This data describes a binding interaction between two proteins.

Interface contacts:
Residue F844 in the second protein interacts with residue R75 in the first protein (closest heavy-atom distance 3.6 Å).
Residue Y102 in the second protein is in contact with residue D25 in the first protein (closest heavy-atom distance 3.8 Å).
Residue A837 in the second protein contacts residue E85 in the first protein (closest heavy-atom distance 3.1 Å).
Residue R843 in the second protein interacts with residue E8 in the first protein (closest heavy-atom distance 3.1 Å).
Residue R106 in the second protein interacts with residue D23 in the first protein (closest heavy-atom distance 3.6 Å).
Residue G655 in the second protein is in contact with residue S18 in the first protein (closest heavy-atom distance 3.6 Å).
Residue Q101 in the second protein interacts with residue A58 in the first protein (closest heavy-atom distance 3.6 Å).
Residue L805 in the second protein is in contact with residue R38 in the first protein (closest heavy-atom distance 3.9 Å).
Residue F801 in the second protein is in contact with residue S39 in the first protein (closest heavy-atom distance 3.4 Å).
Residue R834 in the second protein is in contact with residue E85 in the first protein (closest heavy-atom distance 3.1 Å).
Residue W845 in the second protein interacts with residue R107 in the first protein (closest heavy-atom distance 3.1 Å).
Residue I841 in the second protein contacts residue S82 in the first protein (closest heavy-atom distance 2.9 Å).
Residue Q830 in the second protein is in contact with residue E85 in the first protein (closest heavy-atom distance 2.8 Å).
Residue R843 in the second protein interacts with residue E12 in the first protein (closest heavy-atom distance 3.6 Å).
Residue R479 in the second protein is in contact with residue G24 in the first protein (closest heavy-atom distance 3.5 Å).
Residue Q842 in the second protein is in contact with residue L106 in the first protein (closest heavy-atom distance 3.1 Å).
Residue F801 in the second protein is in contact with residue A16 in the first protein (closest heavy-atom distance 3.4 Å).
Residue I841 in the second protein interacts with residue I101 in the first protein (closest heavy-atom distance 3.6 Å).
Residue P657 in the second protein is in contact with residue E15 in the first protein (closest heavy-atom distance 3.8 Å).
Residue C799 in the second protein interacts with residue E15 in the first protein (closest heavy-atom distance 3.5 Å).
Residue Y103 in the second protein interacts with residue G24 in the first protein (closest heavy-atom distance 3.4 Å).
Residue R107 in the second protein contacts residue D23 in the first protein (closest heavy-atom distance 2.8 Å).
Residue Q802 in the second protein contacts residue L19 in the first protein (closest heavy-atom distance 3.7 Å).
Residue F801 in the second protein interacts with residue E15 in the first protein (closest heavy-atom distance 3.0 Å).
Residue I839 in the second protein contacts residue L106 in the first protein (closest heavy-atom distance 3.3 Å).
Residue A838 in the second protein interacts with residue E105 in the first protein (closest heavy-atom distance 3.8 Å).
Residue A833 in the second protein interacts with residue E85 in the first protein (closest heavy-atom distance 3.6 Å).
Residue L805 in the second protein interacts with residue S39 in the first protein (closest heavy-atom distance 3.6 Å).
Residue T654 in the second protein interacts with residue S18 in the first protein (closest heavy-atom distance 3.7 Å).
Residue R843 in the second protein is in contact with residue Q9 in the first protein (closest heavy-atom distance 4.0 Å).
Residue F801 in the second protein interacts with residue L19 in the first protein (closest heavy-atom distance 3.6 Å).
Residue Y103 in the second protein interacts with residue D25 in the first protein (closest heavy-atom distance 2.8 Å).
Residue Y809 in the second protein interacts with residue R38 in the first protein (closest heavy-atom distance 3.2 Å).
Residue R660 in the second protein interacts with residue E15 in the first protein (closest heavy-atom distance 2.9 Å).
Residue Y102 in the second protein is in contact with residue T27 in the first protein (closest heavy-atom distance 3.8 Å).
Residue L805 in the second protein interacts with residue F20 in the first protein (closest heavy-atom distance 4.0 Å).
Residue T835 in the second protein contacts residue E105 in the first protein (closest heavy-atom distance 3.0 Å).
Residue F763 in the second protein is in contact with residue K22 in the first protein (closest heavy-atom distance 3.2 Å).
Residue R796 in the second protein interacts with residue E15 in the first protein (closest heavy-atom distance 3.2 Å).
Residue L805 in the second protein interacts with residue T35 in the first protein (closest heavy-atom distance 3.9 Å).
Residue F763 in the second protein interacts with residue F20 in the first protein (closest heavy-atom distance 3.4 Å).
Residue Q842 in the second protein is in contact with residue S102 in the first protein (closest heavy-atom distance 3.1 Å).
Residue E812 in the second protein contacts residue R38 in the first protein (closest heavy-atom distance 2.7 Å).
Residue A837 in the second protein interacts with residue S82 in the first protein (closest heavy-atom distance 3.3 Å).
Residue T840 in the second protein interacts with residue S82 in the first protein (closest heavy-atom distance 3.5 Å).
Residue G655 in the second protein interacts with residue E15 in the first protein (closest heavy-atom distance 3.1 Å).
Residue Q842 in the second protein is in contact with residue I101 in the first protein (closest heavy-atom distance 2.3 Å).
Residue R804 in the second protein is in contact with residue L40 in the first protein (closest heavy-atom distance 3.4 Å).
Residue S808 in the second protein contacts residue R38 in the first protein (closest heavy-atom distance 2.5 Å).
Residue F763 in the second protein is in contact with residue L19 in the first protein (closest heavy-atom distance 3.4 Å).
Residue R796 in the second protein interacts with residue L19 in the first protein (closest heavy-atom distance 3.9 Å).
Residue Q842 in the second protein interacts with residue R107 in the first protein (closest heavy-atom distance 3.2 Å).
Residue F801 in the second protein interacts with residue E12 in the first protein (closest heavy-atom distance 3.9 Å).
Residue Y809 in the second protein contacts residue T35 in the first protein (closest heavy-atom distance 3.4 Å).
Residue R804 in the second protein contacts residue S39 in the first protein (closest heavy-atom distance 2.5 Å).
Residue Q842 in the second protein is in contact with residue E105 in the first protein (closest heavy-atom distance 3.6 Å).
Residue R804 in the second protein is in contact with residue E12 in the first protein (closest heavy-atom distance 3.4 Å).
Residue I841 in the second protein is in contact with residue E83 in the first protein (closest heavy-atom distance 3.6 Å).
Residue F844 in the second protein contacts residue D79 in the first protein (closest heavy-atom distance 3.9 Å).
Residue D759 in the second protein contacts residue L19 in the first protein (closest heavy-atom distance 3.4 Å).

Sequence of the first protein:
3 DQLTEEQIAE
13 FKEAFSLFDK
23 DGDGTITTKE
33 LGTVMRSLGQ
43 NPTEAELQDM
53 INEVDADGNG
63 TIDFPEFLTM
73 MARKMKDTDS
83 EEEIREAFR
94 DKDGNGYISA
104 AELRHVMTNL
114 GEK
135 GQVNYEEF

Sequence of the second protein:
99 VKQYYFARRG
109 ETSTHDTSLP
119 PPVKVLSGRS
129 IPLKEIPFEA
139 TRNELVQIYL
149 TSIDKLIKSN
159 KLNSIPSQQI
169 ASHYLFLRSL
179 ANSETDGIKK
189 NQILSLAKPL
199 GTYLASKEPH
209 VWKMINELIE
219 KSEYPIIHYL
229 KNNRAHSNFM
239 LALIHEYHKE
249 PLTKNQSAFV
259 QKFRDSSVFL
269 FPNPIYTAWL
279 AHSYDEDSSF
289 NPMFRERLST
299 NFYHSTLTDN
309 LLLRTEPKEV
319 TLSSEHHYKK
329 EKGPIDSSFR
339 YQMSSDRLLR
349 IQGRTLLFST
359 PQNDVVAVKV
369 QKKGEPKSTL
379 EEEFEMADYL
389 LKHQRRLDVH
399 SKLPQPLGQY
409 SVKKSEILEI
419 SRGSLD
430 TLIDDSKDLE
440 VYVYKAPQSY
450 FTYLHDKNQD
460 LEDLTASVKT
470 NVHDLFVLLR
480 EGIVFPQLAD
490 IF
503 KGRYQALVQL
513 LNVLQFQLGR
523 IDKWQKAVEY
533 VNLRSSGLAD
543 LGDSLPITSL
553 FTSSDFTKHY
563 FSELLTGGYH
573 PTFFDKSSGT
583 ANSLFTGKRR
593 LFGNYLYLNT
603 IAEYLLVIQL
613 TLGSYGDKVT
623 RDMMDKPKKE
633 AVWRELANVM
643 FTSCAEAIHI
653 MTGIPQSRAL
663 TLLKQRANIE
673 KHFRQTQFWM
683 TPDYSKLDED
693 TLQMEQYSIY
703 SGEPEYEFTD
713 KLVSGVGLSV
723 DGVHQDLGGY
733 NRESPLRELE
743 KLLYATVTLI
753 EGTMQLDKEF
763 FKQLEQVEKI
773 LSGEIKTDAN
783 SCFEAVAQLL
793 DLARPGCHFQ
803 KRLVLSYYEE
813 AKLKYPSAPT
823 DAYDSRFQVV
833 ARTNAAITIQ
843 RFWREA